These two protein chains interact to form a complex.

Sequence of chain A:
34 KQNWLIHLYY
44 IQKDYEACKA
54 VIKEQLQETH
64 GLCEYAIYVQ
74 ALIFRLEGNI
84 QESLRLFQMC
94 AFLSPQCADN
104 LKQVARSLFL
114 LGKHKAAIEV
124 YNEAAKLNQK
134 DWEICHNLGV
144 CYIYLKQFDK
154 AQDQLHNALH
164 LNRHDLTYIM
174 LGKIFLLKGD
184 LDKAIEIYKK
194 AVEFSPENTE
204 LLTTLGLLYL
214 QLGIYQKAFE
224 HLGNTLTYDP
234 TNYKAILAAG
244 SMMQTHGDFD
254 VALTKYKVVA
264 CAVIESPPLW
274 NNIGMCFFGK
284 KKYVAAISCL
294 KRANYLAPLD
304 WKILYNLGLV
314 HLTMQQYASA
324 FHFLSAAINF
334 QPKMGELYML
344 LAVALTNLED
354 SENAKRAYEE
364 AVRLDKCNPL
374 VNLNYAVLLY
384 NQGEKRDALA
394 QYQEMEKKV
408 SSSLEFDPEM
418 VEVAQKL

Sequence of chain B:
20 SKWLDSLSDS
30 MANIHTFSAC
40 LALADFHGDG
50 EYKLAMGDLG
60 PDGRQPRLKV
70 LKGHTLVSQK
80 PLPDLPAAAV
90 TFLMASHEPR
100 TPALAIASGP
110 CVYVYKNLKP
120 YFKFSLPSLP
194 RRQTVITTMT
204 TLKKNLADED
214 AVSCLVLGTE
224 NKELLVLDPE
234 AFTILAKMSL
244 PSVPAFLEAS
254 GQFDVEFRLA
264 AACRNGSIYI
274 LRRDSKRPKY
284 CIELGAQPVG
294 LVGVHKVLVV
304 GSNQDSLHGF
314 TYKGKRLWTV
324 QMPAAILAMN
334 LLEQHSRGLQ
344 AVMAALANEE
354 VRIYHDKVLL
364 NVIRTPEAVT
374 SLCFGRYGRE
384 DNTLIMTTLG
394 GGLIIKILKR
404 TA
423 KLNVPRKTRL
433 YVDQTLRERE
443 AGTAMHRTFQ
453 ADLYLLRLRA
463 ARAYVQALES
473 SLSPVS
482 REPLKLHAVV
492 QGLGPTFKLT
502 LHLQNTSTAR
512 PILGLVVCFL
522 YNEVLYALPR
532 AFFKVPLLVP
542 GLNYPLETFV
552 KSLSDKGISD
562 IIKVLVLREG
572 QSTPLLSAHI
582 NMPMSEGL

Interface contacts:
Residue L424 in chain B is in contact with residue L256 in chain A (closest heavy-atom distance 3.9 Å).
Residue L424 in chain B contacts residue A263 in chain A (closest heavy-atom distance 3.5 Å).
Residue V292 in chain B contacts residue I44 in chain A (closest heavy-atom distance 3.2 Å).
Residue R441 in chain B contacts residue Q319 in chain A (closest heavy-atom distance 4.1 Å).
Residue L424 in chain B is in contact with residue W273 in chain A (closest heavy-atom distance 4.0 Å).
Residue E440 in chain B interacts with residue S322 in chain A (closest heavy-atom distance 2.6 Å).
Residue Q290 in chain B contacts residue I44 in chain A (closest heavy-atom distance 3.5 Å).
Residue P291 in chain B contacts residue I44 in chain A (closest heavy-atom distance 3.2 Å).
Residue Y433 in chain B is in contact with residue V287 in chain A (closest heavy-atom distance 3.5 Å).
Residue N425 in chain B is in contact with residue R295 in chain A (closest heavy-atom distance 2.7 Å).
Residue E440 in chain B is in contact with residue Q319 in chain A (closest heavy-atom distance 3.1 Å).
Residue N306 in chain B interacts with residue K46 in chain A (closest heavy-atom distance 3.0 Å).
Residue E223 in chain B interacts with residue K34 in chain A (closest heavy-atom distance 2.8 Å).
Residue V198 in chain B is in contact with residue W37 in chain A (closest heavy-atom distance 3.5 Å).
Residue G444 in chain B interacts with residue A321 in chain A (closest heavy-atom distance 3.3 Å).
Residue T373 in chain B interacts with residue Q45 in chain A (closest heavy-atom distance 3.6 Å).
Residue R449 in chain B contacts residue E352 in chain A (closest heavy-atom distance 3.3 Å).
Residue V198 in chain B interacts with residue K34 in chain A (closest heavy-atom distance 3.3 Å).
Residue P427 in chain B interacts with residue R295 in chain A (closest heavy-atom distance 3.2 Å).
Residue F36 in chain B interacts with residue Q45 in chain A (closest heavy-atom distance 3.4 Å).
Residue R441 in chain B is in contact with residue M317 in chain A (closest heavy-atom distance 3.5 Å).
Residue T445 in chain B is in contact with residue L351 in chain A (closest heavy-atom distance 3.2 Å).
Residue I199 in chain B interacts with residue W37 in chain A (closest heavy-atom distance 4.0 Å).
Residue L392 in chain B interacts with residue D47 in chain A (closest heavy-atom distance 3.8 Å).
Residue T200 in chain B is in contact with residue W37 in chain A (closest heavy-atom distance 4.1 Å).
Residue R441 in chain B is in contact with residue Q318 in chain A (closest heavy-atom distance 3.2 Å).
Residue F249 in chain B contacts residue L41 in chain A (closest heavy-atom distance 3.5 Å).
Residue K429 in chain B interacts with residue S291 in chain A (closest heavy-atom distance 2.5 Å).
Residue Y433 in chain B contacts residue I290 in chain A (closest heavy-atom distance 3.0 Å).
Residue Y433 in chain B interacts with residue M317 in chain A (closest heavy-atom distance 4.0 Å).
Residue Q290 in chain B interacts with residue Y43 in chain A (closest heavy-atom distance 3.6 Å).
Residue G444 in chain B is in contact with residue L351 in chain A (closest heavy-atom distance 4.0 Å).
Residue H448 in chain B interacts with residue F324 in chain A (closest heavy-atom distance 3.2 Å).
Residue V426 in chain B is in contact with residue F280 in chain A (closest heavy-atom distance 3.6 Å).
Residue R63 in chain B interacts with residue E57 in chain A (closest heavy-atom distance 3.1 Å).
Residue T437 in chain B contacts residue Q319 in chain A (closest heavy-atom distance 2.3 Å).
Residue H448 in chain B is in contact with residue L351 in chain A (closest heavy-atom distance 3.7 Å).
Residue P85 in chain B is in contact with residue W37 in chain A (closest heavy-atom distance 3.6 Å).
Residue Q452 in chain B is in contact with residue F324 in chain A (closest heavy-atom distance 4.0 Å).
Residue V426 in chain B contacts residue A288 in chain A (closest heavy-atom distance 3.8 Å).
Residue R267 in chain B interacts with residue Y68 in chain A (closest heavy-atom distance 3.2 Å).
Residue L330 in chain B interacts with residue Q45 in chain A (closest heavy-atom distance 3.6 Å).
Residue L424 in chain B contacts residue I276 in chain A (closest heavy-atom distance 3.7 Å).
Residue L58 in chain B interacts with residue L38 in chain A (closest heavy-atom distance 3.8 Å).
Residue A248 in chain B interacts with residue H40 in chain A (closest heavy-atom distance 3.4 Å).
Residue L84 in chain B is in contact with residue W37 in chain A (closest heavy-atom distance 3.2 Å).
Residue L424 in chain B is in contact with residue K260 in chain A (closest heavy-atom distance 3.6 Å).
Residue R267 in chain B is in contact with residue H40 in chain A (closest heavy-atom distance 3.1 Å).
Residue V426 in chain B is in contact with residue C292 in chain A (closest heavy-atom distance 3.7 Å).
Residue F36 in chain B contacts residue Y42 in chain A (closest heavy-atom distance 3.8 Å).
Residue L58 in chain B is in contact with residue Y42 in chain A (closest heavy-atom distance 3.4 Å).
Residue E440 in chain B interacts with residue A321 in chain A (closest heavy-atom distance 3.4 Å).
Residue G62 in chain B is in contact with residue E57 in chain A (closest heavy-atom distance 3.9 Å).
Residue N306 in chain B is in contact with residue I44 in chain A (closest heavy-atom distance 3.5 Å).
Residue V198 in chain B is in contact with residue Q35 in chain A (closest heavy-atom distance 3.9 Å).
Residue K423 in chain B contacts residue K260 in chain A (closest heavy-atom distance 3.8 Å).
Residue A86 in chain B is in contact with residue W37 in chain A (closest heavy-atom distance 3.5 Å).
Residue K429 in chain B interacts with residue V287 in chain A (closest heavy-atom distance 3.6 Å).
Residue P427 in chain B is in contact with residue S291 in chain A (closest heavy-atom distance 4.0 Å).
Residue L84 in chain B is in contact with residue L38 in chain A (closest heavy-atom distance 3.5 Å).